Sequence of protein 1:
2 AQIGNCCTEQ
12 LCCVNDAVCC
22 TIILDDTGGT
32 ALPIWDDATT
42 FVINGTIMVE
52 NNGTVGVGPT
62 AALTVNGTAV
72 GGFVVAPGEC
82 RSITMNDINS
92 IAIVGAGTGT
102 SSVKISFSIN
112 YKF

Residue-level contacts at the interface:
Residue Q11 in protein 2 interacts with residue Q11 in protein 1 (closest heavy-atom distance 4.2 Å).
Residue G79 in protein 2 contacts residue I23 in protein 1 (closest heavy-atom distance 4.0 Å).
Residue N111 in protein 2 contacts residue D17 in protein 1 (closest heavy-atom distance 3.4 Å).
Residue T85 in protein 2 interacts with residue A39 in protein 1 (closest heavy-atom distance 3.3 Å).
Residue L12 in protein 2 is in contact with residue Q11 in protein 1 (closest heavy-atom distance 3.2 Å).
Residue K113 in protein 2 contacts residue F114 in protein 1 (closest heavy-atom distance 4.1 Å).
Residue T85 in protein 2 interacts with residue W36 in protein 1 (closest heavy-atom distance 3.4 Å).
Residue S83 in protein 2 contacts residue I35 in protein 1 (closest heavy-atom distance 3.1 Å).
Residue T85 in protein 2 is in contact with residue D38 in protein 1 (closest heavy-atom distance 3.6 Å).
Residue Q3 in protein 2 contacts residue Q3 in protein 1 (closest heavy-atom distance 2.9 Å).
Residue C14 in protein 2 contacts residue C13 in protein 1 (closest heavy-atom distance 1.8 Å).
Residue C8 in protein 2 is in contact with residue C8 in protein 1 (closest heavy-atom distance 3.3 Å).
Residue T47 in protein 2 is in contact with residue V19 in protein 1 (closest heavy-atom distance 4.7 Å).
Residue T47 in protein 2 is in contact with residue D17 in protein 1 (closest heavy-atom distance 4.6 Å).
Residue N6 in protein 2 interacts with residue N6 in protein 1 (closest heavy-atom distance 4.5 Å).
Residue N45 in protein 2 contacts residue Y112 in protein 1 (closest heavy-atom distance 4.6 Å).
Residue R82 in protein 2 is in contact with residue D37 in protein 1 (closest heavy-atom distance 3.5 Å).
Residue E80 in protein 2 interacts with residue I23 in protein 1 (closest heavy-atom distance 4.7 Å).
Residue C7 in protein 2 is in contact with residue G5 in protein 1 (closest heavy-atom distance 3.4 Å).
Residue N87 in protein 2 contacts residue F42 in protein 1 (closest heavy-atom distance 3.7 Å).
Residue I84 in protein 2 is in contact with residue A39 in protein 1 (closest heavy-atom distance 4.5 Å).
Residue M49 in protein 2 is in contact with residue C20 in protein 1 (closest heavy-atom distance 3.7 Å).
Residue I84 in protein 2 contacts residue D37 in protein 1 (closest heavy-atom distance 3.8 Å).
Residue K113 in protein 2 contacts residue Q11 in protein 1 (closest heavy-atom distance 3.8 Å).
Residue E51 in protein 2 interacts with residue C21 in protein 1 (closest heavy-atom distance 3.5 Å).
Residue T85 in protein 2 contacts residue I44 in protein 1 (closest heavy-atom distance 4.5 Å).
Residue M86 in protein 2 is in contact with residue A39 in protein 1 (closest heavy-atom distance 3.7 Å).
Residue C8 in protein 2 contacts residue N6 in protein 1 (closest heavy-atom distance 4.2 Å).
Residue M86 in protein 2 contacts residue T40 in protein 1 (closest heavy-atom distance 3.6 Å).
Residue N111 in protein 2 interacts with residue V15 in protein 1 (closest heavy-atom distance 3.4 Å).
Residue S109 in protein 2 contacts residue D17 in protein 1 (closest heavy-atom distance 3.5 Å).
Residue C81 in protein 2 contacts residue C21 in protein 1 (closest heavy-atom distance 2.3 Å).
Residue T85 in protein 2 contacts residue T40 in protein 1 (closest heavy-atom distance 3.5 Å).
Residue T9 in protein 2 interacts with residue C8 in protein 1 (closest heavy-atom distance 3.1 Å).
Residue N16 in protein 2 is in contact with residue N16 in protein 1 (closest heavy-atom distance 4.4 Å).
Residue C7 in protein 2 interacts with residue N6 in protein 1 (closest heavy-atom distance 3.7 Å).
Residue R82 in protein 2 is in contact with residue I35 in protein 1 (closest heavy-atom distance 3.8 Å).
Residue C81 in protein 2 is in contact with residue P34 in protein 1 (closest heavy-atom distance 4.1 Å).
Residue N16 in protein 2 is in contact with residue D17 in protein 1 (closest heavy-atom distance 3.5 Å).
Residue E51 in protein 2 is in contact with residue T22 in protein 1 (closest heavy-atom distance 3.8 Å).
Residue N16 in protein 2 contacts residue V15 in protein 1 (closest heavy-atom distance 4.6 Å).
Residue M49 in protein 2 contacts residue V19 in protein 1 (closest heavy-atom distance 4.5 Å).
Residue I84 in protein 2 contacts residue W36 in protein 1 (closest heavy-atom distance 4.6 Å).
Residue C81 in protein 2 is in contact with residue I35 in protein 1 (closest heavy-atom distance 3.8 Å).
Residue N45 in protein 2 contacts residue F114 in protein 1 (closest heavy-atom distance 3.8 Å).
Residue C81 in protein 2 interacts with residue I23 in protein 1 (closest heavy-atom distance 4.5 Å).
Residue T85 in protein 2 contacts residue D37 in protein 1 (closest heavy-atom distance 3.4 Å).
Residue S83 in protein 2 interacts with residue W36 in protein 1 (closest heavy-atom distance 3.2 Å).
Residue Y112 in protein 2 interacts with residue F114 in protein 1 (closest heavy-atom distance 4.0 Å).
Residue S83 in protein 2 interacts with residue F108 in protein 1 (closest heavy-atom distance 3.5 Å).
Residue K113 in protein 2 contacts residue C13 in protein 1 (closest heavy-atom distance 3.9 Å).
Residue Q3 in protein 2 interacts with residue A2 in protein 1 (closest heavy-atom distance 3.8 Å).
Residue N87 in protein 2 interacts with residue T40 in protein 1 (closest heavy-atom distance 4.1 Å).
Residue G79 in protein 2 is in contact with residue I24 in protein 1 (closest heavy-atom distance 3.8 Å).
Residue N45 in protein 2 is in contact with residue F42 in protein 1 (closest heavy-atom distance 4.3 Å).
Residue S83 in protein 2 interacts with residue D37 in protein 1 (closest heavy-atom distance 3.5 Å).
Residue N111 in protein 2 contacts residue Y112 in protein 1 (closest heavy-atom distance 3.9 Å).
Residue E80 in protein 2 contacts residue L33 in protein 1 (closest heavy-atom distance 3.8 Å).
Residue R82 in protein 2 is in contact with residue P34 in protein 1 (closest heavy-atom distance 4.2 Å).
Residue N111 in protein 2 is in contact with residue F114 in protein 1 (closest heavy-atom distance 4.4 Å).

Sequence of protein 2:
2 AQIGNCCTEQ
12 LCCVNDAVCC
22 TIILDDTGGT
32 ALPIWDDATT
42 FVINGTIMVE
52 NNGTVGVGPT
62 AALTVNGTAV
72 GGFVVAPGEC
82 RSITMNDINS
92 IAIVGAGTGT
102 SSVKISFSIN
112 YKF

The following describes two proteins that form a bound complex.